Sequence of chain A:
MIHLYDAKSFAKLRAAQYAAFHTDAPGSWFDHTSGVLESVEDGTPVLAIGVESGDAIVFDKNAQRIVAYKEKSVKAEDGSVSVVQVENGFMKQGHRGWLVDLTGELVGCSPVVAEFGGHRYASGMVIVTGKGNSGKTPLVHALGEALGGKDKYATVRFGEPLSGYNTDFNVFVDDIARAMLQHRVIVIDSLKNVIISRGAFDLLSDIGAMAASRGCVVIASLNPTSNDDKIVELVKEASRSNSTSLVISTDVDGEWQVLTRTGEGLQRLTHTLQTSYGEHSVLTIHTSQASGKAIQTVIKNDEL

The following describes two proteins that form a bound complex.

Interface contacts:
Residue G276 in chain A is in contact with residue T137 in chain B (closest heavy-atom distance 3.7 Å).
Residue E275 in chain A contacts residue Y165 in chain B (closest heavy-atom distance 2.5 Å).
Residue Y5 in chain A interacts with residue K152 in chain B (closest heavy-atom distance 3.1 Å).
Residue C109 in chain A interacts with residue S163 in chain B (closest heavy-atom distance 2.8 Å).
Residue L4 in chain A interacts with residue A154 in chain B (closest heavy-atom distance 3.7 Å).
Residue T103 in chain A interacts with residue G164 in chain B (closest heavy-atom distance 3.6 Å).
Residue V107 in chain A contacts residue R157 in chain B (closest heavy-atom distance 3.5 Å).
Residue Y5 in chain A is in contact with residue Y153 in chain B (closest heavy-atom distance 3.0 Å).
Residue H3 in chain A contacts residue T155 in chain B (closest heavy-atom distance 2.8 Å).
Residue S216 in chain A interacts with residue T167 in chain B (closest heavy-atom distance 3.3 Å).
Residue E248 in chain A contacts residue S237 in chain B (closest heavy-atom distance 3.5 Å).
Residue A220 in chain A interacts with residue Y165 in chain B (closest heavy-atom distance 3.4 Å).
Residue G276 in chain A is in contact with residue P138 in chain B (closest heavy-atom distance 3.6 Å).
Residue A15 in chain A interacts with residue H291 in chain B (closest heavy-atom distance 3.5 Å).
Residue R14 in chain A is in contact with residue H141 in chain B (closest heavy-atom distance 3.6 Å).
Residue Y5 in chain A is in contact with residue R157 in chain B (closest heavy-atom distance 2.9 Å).
Residue L4 in chain A contacts residue H183 in chain B (closest heavy-atom distance 3.4 Å).
Residue D6 in chain A contacts residue K152 in chain B (closest heavy-atom distance 3.5 Å).
Residue V107 in chain A contacts residue S163 in chain B (closest heavy-atom distance 3.5 Å).
Residue R272 in chain A contacts residue E160 in chain B (closest heavy-atom distance 2.7 Å).
Residue S224 in chain A is in contact with residue S163 in chain B (closest heavy-atom distance 3.6 Å).
Residue L106 in chain A is in contact with residue S163 in chain B (closest heavy-atom distance 3.6 Å).
Residue S252 in chain A interacts with residue P161 in chain B (closest heavy-atom distance 3.4 Å).
Residue R14 in chain A is in contact with residue H291 in chain B (closest heavy-atom distance 3.4 Å).
Residue H95 in chain A contacts residue D168 in chain B (closest heavy-atom distance 3.3 Å).
Residue F10 in chain A is in contact with residue H141 in chain B (closest heavy-atom distance 3.5 Å).
Residue S110 in chain A interacts with residue L162 in chain B (closest heavy-atom distance 3.5 Å).
Residue A311 in chain A contacts residue N133 in chain B (closest heavy-atom distance 2.7 Å).
Residue S80 in chain A contacts residue R178 in chain B (closest heavy-atom distance 3.4 Å).
Residue I2 in chain A is in contact with residue D175 in chain B (closest heavy-atom distance 3.7 Å).
Residue H95 in chain A is in contact with residue V171 in chain B (closest heavy-atom distance 3.5 Å).
Residue G79 in chain A interacts with residue R178 in chain B (closest heavy-atom distance 3.4 Å).
Residue Y5 in chain A contacts residue T155 in chain B (closest heavy-atom distance 3.4 Å).
Residue R96 in chain A is in contact with residue T167 in chain B (closest heavy-atom distance 3.2 Å).
Residue F10 in chain A interacts with residue Y153 in chain B (closest heavy-atom distance 3.3 Å).
Residue C109 in chain A contacts residue L162 in chain B (closest heavy-atom distance 3.7 Å).
Residue E275 in chain A contacts residue R157 in chain B (closest heavy-atom distance 2.6 Å).
Residue I2 in chain A is in contact with residue T155 in chain B (closest heavy-atom distance 3.4 Å).
Residue R272 in chain A is in contact with residue P161 in chain B (closest heavy-atom distance 3.6 Å).
Residue K310 in chain A contacts residue G132 in chain B (closest heavy-atom distance 3.4 Å).
Residue D78 in chain A contacts residue R178 in chain B (closest heavy-atom distance 3.3 Å).
Residue L4 in chain A interacts with residue Y153 in chain B (closest heavy-atom distance 3.3 Å).
Residue Y18 in chain A contacts residue H291 in chain B (closest heavy-atom distance 3.4 Å).
Residue A223 in chain A is in contact with residue S163 in chain B (closest heavy-atom distance 3.5 Å).
Residue D217 in chain A contacts residue T167 in chain B (closest heavy-atom distance 2.6 Å).
Residue R96 in chain A contacts residue D168 in chain B (closest heavy-atom distance 2.8 Å).
Residue H3 in chain A interacts with residue A154 in chain B (closest heavy-atom distance 3.5 Å).
Residue K310 in chain A is in contact with residue N133 in chain B (closest heavy-atom distance 3.3 Å).
Residue A220 in chain A interacts with residue E160 in chain B (closest heavy-atom distance 3.5 Å).
Residue L13 in chain A is in contact with residue R157 in chain B (closest heavy-atom distance 3.4 Å).
Residue G79 in chain A is in contact with residue Q64 in chain B (closest heavy-atom distance 3.5 Å).
Residue S254 in chain A is in contact with residue P161 in chain B (closest heavy-atom distance 3.6 Å).
Residue N253 in chain A is in contact with residue P161 in chain B (closest heavy-atom distance 3.6 Å).
Residue A223 in chain A is in contact with residue L162 in chain B (closest heavy-atom distance 3.6 Å).
Residue S224 in chain A contacts residue G164 in chain B (closest heavy-atom distance 2.7 Å).
Residue G276 in chain A contacts residue S292 in chain B (closest heavy-atom distance 3.2 Å).
Residue S216 in chain A interacts with residue N193 in chain B (closest heavy-atom distance 3.6 Å).
Residue E244 in chain A contacts residue N238 in chain B (closest heavy-atom distance 3.5 Å).
Residue G108 in chain A interacts with residue S163 in chain B (closest heavy-atom distance 2.8 Å).
Residue T255 in chain A is in contact with residue P161 in chain B (closest heavy-atom distance 3.0 Å).

Sequence of chain B:
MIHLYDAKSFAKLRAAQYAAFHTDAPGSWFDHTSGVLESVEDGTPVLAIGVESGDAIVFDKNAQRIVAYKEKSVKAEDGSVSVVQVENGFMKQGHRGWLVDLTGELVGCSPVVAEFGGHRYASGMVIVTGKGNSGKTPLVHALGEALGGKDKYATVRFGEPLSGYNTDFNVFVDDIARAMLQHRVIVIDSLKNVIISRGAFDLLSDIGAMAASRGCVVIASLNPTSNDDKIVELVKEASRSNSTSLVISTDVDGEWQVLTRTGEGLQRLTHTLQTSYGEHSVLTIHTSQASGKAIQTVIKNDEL